Contacts between the two chains:
Residue P384 in protein 1 is in contact with residue D423 in protein 2 (closest heavy-atom distance 1.3 Å).
Residue P327 in protein 1 is in contact with residue A426 in protein 2 (closest heavy-atom distance 3.5 Å).
Residue V22 in protein 1 is in contact with residue Q55 in protein 2 (closest heavy-atom distance 3.6 Å).
Residue Q28 in protein 1 interacts with residue D53 in protein 2 (closest heavy-atom distance 3.1 Å).
Residue R159 in protein 1 contacts residue Q273 in protein 2 (closest heavy-atom distance 2.9 Å).
Residue R155 in protein 1 is in contact with residue S126 in protein 2 (closest heavy-atom distance 3.7 Å).
Residue R159 in protein 1 is in contact with residue M272 in protein 2 (closest heavy-atom distance 3.5 Å).
Residue N101 in protein 1 is in contact with residue S190 in protein 2 (closest heavy-atom distance 2.5 Å).
Residue E7 in protein 1 interacts with residue Q55 in protein 2 (closest heavy-atom distance 3.1 Å).
Residue T318 in protein 1 interacts with residue N421 in protein 2 (closest heavy-atom distance 3.8 Å).
Residue A237 in protein 1 interacts with residue D255 in protein 2 (closest heavy-atom distance 3.0 Å).
Residue S24 in protein 1 interacts with residue T269 in protein 2 (closest heavy-atom distance 3.5 Å).
Residue V328 in protein 1 contacts residue L183 in protein 2 (closest heavy-atom distance 3.3 Å).
Residue T222 in protein 1 is in contact with residue E209 in protein 2 (closest heavy-atom distance 3.3 Å).
Residue R155 in protein 1 contacts residue T277 in protein 2 (closest heavy-atom distance 3.6 Å).
Residue Q313 in protein 1 contacts residue Y428 in protein 2 (closest heavy-atom distance 3.1 Å).
Residue K389 in protein 1 interacts with residue N421 in protein 2 (closest heavy-atom distance 3.0 Å).
Residue V316 in protein 1 interacts with residue N425 in protein 2 (closest heavy-atom distance 2.5 Å).
Residue P327 in protein 1 interacts with residue N425 in protein 2 (closest heavy-atom distance 3.8 Å).
Residue Q385 in protein 1 is in contact with residue N425 in protein 2 (closest heavy-atom distance 3.5 Å).
Residue A26 in protein 1 interacts with residue I270 in protein 2 (closest heavy-atom distance 3.3 Å).
Residue V315 in protein 1 interacts with residue N425 in protein 2 (closest heavy-atom distance 3.7 Å).
Residue V27 in protein 1 contacts residue R123 in protein 2 (closest heavy-atom distance 3.5 Å).
Residue R159 in protein 1 is in contact with residue T166 in protein 2 (closest heavy-atom distance 3.7 Å).
Residue P327 in protein 1 is in contact with residue P427 in protein 2 (closest heavy-atom distance 3.5 Å).
Residue L202 in protein 1 interacts with residue E209 in protein 2 (closest heavy-atom distance 3.8 Å).
Residue N101 in protein 1 interacts with residue S192 in protein 2 (closest heavy-atom distance 3.2 Å).
Residue N226 in protein 1 contacts residue Y214 in protein 2 (closest heavy-atom distance 3.4 Å).
Residue G329 in protein 1 is in contact with residue Y428 in protein 2 (closest heavy-atom distance 3.5 Å).
Residue Q385 in protein 1 contacts residue N421 in protein 2 (closest heavy-atom distance 3.8 Å).
Residue D262 in protein 1 contacts residue Q56 in protein 2 (closest heavy-atom distance 3.6 Å).
Residue G233 in protein 1 interacts with residue D58 in protein 2 (closest heavy-atom distance 3.8 Å).
Residue Y330 in protein 1 contacts residue Y428 in protein 2 (closest heavy-atom distance 3.7 Å).
Residue Q141 in protein 1 interacts with residue V127 in protein 2 (closest heavy-atom distance 3.7 Å).
Residue R159 in protein 1 contacts residue I270 in protein 2 (closest heavy-atom distance 3.2 Å).
Residue T96 in protein 1 contacts residue Y62 in protein 2 (closest heavy-atom distance 3.6 Å).
Residue N23 in protein 1 interacts with residue T269 in protein 2 (closest heavy-atom distance 2.9 Å).
Residue H228 in protein 1 contacts residue K196 in protein 2 (closest heavy-atom distance 3.0 Å).
Residue D99 in protein 1 contacts residue V193 in protein 2 (closest heavy-atom distance 3.2 Å).
Residue G25 in protein 1 contacts residue R123 in protein 2 (closest heavy-atom distance 3.1 Å).
Residue N23 in protein 1 is in contact with residue R123 in protein 2 (closest heavy-atom distance 3.9 Å).
Residue R155 in protein 1 interacts with residue Q273 in protein 2 (closest heavy-atom distance 2.4 Å).
Residue Q223 in protein 1 interacts with residue K213 in protein 2 (closest heavy-atom distance 2.3 Å).
Residue H137 in protein 1 contacts residue V127 in protein 2 (closest heavy-atom distance 3.1 Å).
Residue Y330 in protein 1 is in contact with residue A426 in protein 2 (closest heavy-atom distance 3.6 Å).
Residue R232 in protein 1 is in contact with residue S59 in protein 2 (closest heavy-atom distance 3.9 Å).
Residue D358 in protein 1 is in contact with residue R86 in protein 2 (closest heavy-atom distance 3.2 Å).
Residue V22 in protein 1 contacts residue N57 in protein 2 (closest heavy-atom distance 3.6 Å).
Residue D262 in protein 1 contacts residue D58 in protein 2 (closest heavy-atom distance 3.6 Å).
Residue Q385 in protein 1 contacts residue D423 in protein 2 (closest heavy-atom distance 2.5 Å).
Residue V27 in protein 1 contacts residue D53 in protein 2 (closest heavy-atom distance 3.2 Å).
Residue N23 in protein 1 is in contact with residue P268 in protein 2 (closest heavy-atom distance 3.8 Å).
Residue K361 in protein 1 interacts with residue Y428 in protein 2 (closest heavy-atom distance 2.3 Å).
Residue Q353 in protein 1 interacts with residue Y428 in protein 2 (closest heavy-atom distance 3.7 Å).
Residue D262 in protein 1 is in contact with residue N57 in protein 2 (closest heavy-atom distance 3.6 Å).
Residue D312 in protein 1 contacts residue Y428 in protein 2 (closest heavy-atom distance 3.1 Å).
Residue V22 in protein 1 is in contact with residue R123 in protein 2 (closest heavy-atom distance 3.1 Å).
Residue H351 in protein 1 is in contact with residue Y428 in protein 2 (closest heavy-atom distance 3.1 Å).
Residue I317 in protein 1 is in contact with residue N425 in protein 2 (closest heavy-atom distance 3.6 Å).
Residue N23 in protein 1 contacts residue N57 in protein 2 (closest heavy-atom distance 3.3 Å).

The following describes two proteins that form a bound complex.

Sequence of protein 2:
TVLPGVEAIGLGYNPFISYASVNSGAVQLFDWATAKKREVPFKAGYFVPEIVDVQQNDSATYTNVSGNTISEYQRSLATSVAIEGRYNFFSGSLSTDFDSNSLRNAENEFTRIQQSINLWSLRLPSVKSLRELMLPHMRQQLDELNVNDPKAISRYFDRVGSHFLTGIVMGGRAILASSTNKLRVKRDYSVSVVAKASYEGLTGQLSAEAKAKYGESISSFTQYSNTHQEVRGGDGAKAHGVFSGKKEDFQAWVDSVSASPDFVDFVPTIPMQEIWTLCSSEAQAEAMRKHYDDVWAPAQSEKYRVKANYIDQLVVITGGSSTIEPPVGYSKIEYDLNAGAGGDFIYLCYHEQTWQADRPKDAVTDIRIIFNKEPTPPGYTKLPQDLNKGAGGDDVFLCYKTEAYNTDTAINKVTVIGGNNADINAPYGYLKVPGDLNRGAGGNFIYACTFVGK

Sequence of protein 1:
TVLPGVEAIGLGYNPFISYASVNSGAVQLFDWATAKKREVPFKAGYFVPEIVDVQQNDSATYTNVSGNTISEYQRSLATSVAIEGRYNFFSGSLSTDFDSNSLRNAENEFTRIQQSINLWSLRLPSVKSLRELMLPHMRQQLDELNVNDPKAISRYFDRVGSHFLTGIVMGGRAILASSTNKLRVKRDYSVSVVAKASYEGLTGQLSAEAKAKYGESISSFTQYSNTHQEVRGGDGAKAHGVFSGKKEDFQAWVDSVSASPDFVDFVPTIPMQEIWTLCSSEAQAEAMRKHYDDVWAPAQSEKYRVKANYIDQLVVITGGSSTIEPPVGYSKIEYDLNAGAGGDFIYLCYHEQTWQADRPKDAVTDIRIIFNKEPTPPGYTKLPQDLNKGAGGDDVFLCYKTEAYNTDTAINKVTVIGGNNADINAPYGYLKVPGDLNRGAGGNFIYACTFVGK